Sequence of chain A:
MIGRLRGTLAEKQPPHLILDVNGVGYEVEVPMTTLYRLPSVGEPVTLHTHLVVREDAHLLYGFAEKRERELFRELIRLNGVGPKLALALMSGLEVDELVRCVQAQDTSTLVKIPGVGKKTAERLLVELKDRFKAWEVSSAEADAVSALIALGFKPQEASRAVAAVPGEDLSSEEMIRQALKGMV

Sequence of chain B:
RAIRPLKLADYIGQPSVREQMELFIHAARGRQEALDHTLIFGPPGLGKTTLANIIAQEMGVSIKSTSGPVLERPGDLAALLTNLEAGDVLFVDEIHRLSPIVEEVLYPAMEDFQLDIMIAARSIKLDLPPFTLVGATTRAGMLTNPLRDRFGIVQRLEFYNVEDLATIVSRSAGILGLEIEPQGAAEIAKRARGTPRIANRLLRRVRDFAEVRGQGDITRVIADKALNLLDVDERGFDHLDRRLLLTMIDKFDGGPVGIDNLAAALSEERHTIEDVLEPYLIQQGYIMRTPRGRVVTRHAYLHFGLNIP

This data describes a binding interaction between two proteins.

Residue-level contacts at the interface:
Residue A145 in chain B interacts with residue G199 in chain A (closest heavy-atom distance 3.0 Å).
Residue M139 in chain B interacts with residue M200 in chain A (closest heavy-atom distance 3.3 Å).
Residue A145 in chain B is in contact with residue V201 in chain A (closest heavy-atom distance 4.3 Å).
Residue A145 in chain B is in contact with residue M200 in chain A (closest heavy-atom distance 3.1 Å).
Residue M139 in chain B is in contact with residue V201 in chain A (closest heavy-atom distance 4.8 Å).